Sequence of chain B:
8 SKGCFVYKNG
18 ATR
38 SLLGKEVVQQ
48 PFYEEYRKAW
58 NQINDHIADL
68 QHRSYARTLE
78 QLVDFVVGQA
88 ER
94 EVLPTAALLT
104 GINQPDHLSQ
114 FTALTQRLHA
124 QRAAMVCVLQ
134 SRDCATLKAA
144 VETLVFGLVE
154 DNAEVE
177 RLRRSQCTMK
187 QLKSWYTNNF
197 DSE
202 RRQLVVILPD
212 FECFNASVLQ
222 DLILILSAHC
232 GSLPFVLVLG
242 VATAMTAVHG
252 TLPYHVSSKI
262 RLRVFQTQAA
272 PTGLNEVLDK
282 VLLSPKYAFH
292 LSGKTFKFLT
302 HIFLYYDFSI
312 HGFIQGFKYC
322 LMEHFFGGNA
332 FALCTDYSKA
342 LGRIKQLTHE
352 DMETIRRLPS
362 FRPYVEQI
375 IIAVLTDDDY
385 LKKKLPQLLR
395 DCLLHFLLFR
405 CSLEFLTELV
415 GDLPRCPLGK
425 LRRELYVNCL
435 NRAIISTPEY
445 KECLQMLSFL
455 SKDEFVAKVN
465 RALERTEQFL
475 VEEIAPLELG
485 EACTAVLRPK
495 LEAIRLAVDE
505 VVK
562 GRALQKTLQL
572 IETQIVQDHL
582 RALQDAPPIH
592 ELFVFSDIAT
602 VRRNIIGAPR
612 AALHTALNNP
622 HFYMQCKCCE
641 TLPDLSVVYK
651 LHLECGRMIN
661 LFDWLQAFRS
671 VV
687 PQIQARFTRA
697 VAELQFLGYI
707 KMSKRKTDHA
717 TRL

Sequence of chain A:
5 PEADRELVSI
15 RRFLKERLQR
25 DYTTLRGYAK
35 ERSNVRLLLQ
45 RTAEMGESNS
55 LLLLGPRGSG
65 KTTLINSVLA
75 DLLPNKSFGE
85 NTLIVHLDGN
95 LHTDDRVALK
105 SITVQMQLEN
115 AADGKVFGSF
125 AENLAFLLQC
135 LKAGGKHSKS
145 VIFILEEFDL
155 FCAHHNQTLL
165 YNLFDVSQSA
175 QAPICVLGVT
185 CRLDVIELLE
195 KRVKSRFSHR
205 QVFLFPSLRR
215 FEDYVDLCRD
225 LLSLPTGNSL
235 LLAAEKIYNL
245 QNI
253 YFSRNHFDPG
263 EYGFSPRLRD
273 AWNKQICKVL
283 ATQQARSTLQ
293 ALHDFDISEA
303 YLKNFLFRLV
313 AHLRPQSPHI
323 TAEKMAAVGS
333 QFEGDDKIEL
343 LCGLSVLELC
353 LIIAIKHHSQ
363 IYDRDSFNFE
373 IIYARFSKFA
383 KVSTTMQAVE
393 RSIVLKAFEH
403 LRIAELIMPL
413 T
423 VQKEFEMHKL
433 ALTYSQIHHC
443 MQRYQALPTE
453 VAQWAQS

The following describes two proteins that form a bound complex.

Residue-level contacts at the interface:
Residue Y255 in chain B is in contact with residue H402 in chain A (closest heavy-atom distance 3.3 Å).
Residue H256 in chain B interacts with residue I405 in chain A (closest heavy-atom distance 3.4 Å).
Residue L253 in chain B interacts with residue K398 in chain A (closest heavy-atom distance 4.3 Å).
Residue T252 in chain B contacts residue K425 in chain A (closest heavy-atom distance 4.2 Å).
Residue H250 in chain B contacts residue K398 in chain A (closest heavy-atom distance 3.1 Å).
Residue Y255 in chain B contacts residue K398 in chain A (closest heavy-atom distance 3.5 Å).
Residue Y255 in chain B is in contact with residue I405 in chain A (closest heavy-atom distance 3.9 Å).
Residue G251 in chain B contacts residue K425 in chain A (closest heavy-atom distance 3.3 Å).
Residue Y255 in chain B interacts with residue E401 in chain A (closest heavy-atom distance 4.4 Å).